This data describes a binding interaction between two proteins.

Sequence of protein 2:
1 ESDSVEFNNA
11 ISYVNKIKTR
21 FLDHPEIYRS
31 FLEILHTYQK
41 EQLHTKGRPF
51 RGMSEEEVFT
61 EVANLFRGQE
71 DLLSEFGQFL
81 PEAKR

Residue-level contacts at the interface:
Residue F7 in protein 2 contacts residue Y11 in protein 1 (closest heavy-atom distance 5.0 Å).
Residue L35 in protein 2 is in contact with residue L5 in protein 1 (closest heavy-atom distance 3.9 Å).
Residue Y13 in protein 2 contacts residue L5 in protein 1 (closest heavy-atom distance 3.6 Å).
Residue V14 in protein 2 is in contact with residue A9 in protein 1 (closest heavy-atom distance 4.0 Å).
Residue F79 in protein 2 interacts with residue N1 in protein 1 (closest heavy-atom distance 3.1 Å).
Residue F76 in protein 2 is in contact with residue L5 in protein 1 (closest heavy-atom distance 3.6 Å).
Residue I11 in protein 2 interacts with residue A8 in protein 1 (closest heavy-atom distance 3.4 Å).
Residue Y28 in protein 2 is in contact with residue E13 in protein 1 (closest heavy-atom distance 4.8 Å).
Residue E1 in protein 2 is in contact with residue M4 in protein 1 (closest heavy-atom distance 3.9 Å).
Residue I11 in protein 2 interacts with residue Y11 in protein 1 (closest heavy-atom distance 3.5 Å).
Residue R29 in protein 2 interacts with residue E13 in protein 1 (closest heavy-atom distance 4.7 Å).
Residue Y38 in protein 2 contacts residue I2 in protein 1 (closest heavy-atom distance 4.3 Å).
Residue A10 in protein 2 is in contact with residue L5 in protein 1 (closest heavy-atom distance 3.5 Å).
Residue H36 in protein 2 contacts residue L6 in protein 1 (closest heavy-atom distance 3.9 Å).
Residue L35 in protein 2 contacts residue L6 in protein 1 (closest heavy-atom distance 3.9 Å).
Residue E6 in protein 2 interacts with residue M4 in protein 1 (closest heavy-atom distance 4.6 Å).
Residue V58 in protein 2 interacts with residue I2 in protein 1 (closest heavy-atom distance 4.8 Å).
Residue F31 in protein 2 is in contact with residue L5 in protein 1 (closest heavy-atom distance 5.0 Å).
Residue Q39 in protein 2 contacts residue L6 in protein 1 (closest heavy-atom distance 3.1 Å).
Residue L32 in protein 2 is in contact with residue L6 in protein 1 (closest heavy-atom distance 4.8 Å).
Residue Y28 in protein 2 contacts residue A9 in protein 1 (closest heavy-atom distance 4.0 Å).
Residue A10 in protein 2 interacts with residue M4 in protein 1 (closest heavy-atom distance 3.6 Å).
Residue E55 in protein 2 is in contact with residue N1 in protein 1 (closest heavy-atom distance 3.6 Å).
Residue V14 in protein 2 contacts residue L12 in protein 1 (closest heavy-atom distance 3.5 Å).
Residue N15 in protein 2 interacts with residue L12 in protein 1 (closest heavy-atom distance 3.4 Å).
Residue L32 in protein 2 contacts residue A9 in protein 1 (closest heavy-atom distance 3.4 Å).
Residue L80 in protein 2 is in contact with residue N1 in protein 1 (closest heavy-atom distance 3.9 Å).
Residue L80 in protein 2 interacts with residue I2 in protein 1 (closest heavy-atom distance 3.7 Å).
Residue F76 in protein 2 contacts residue I2 in protein 1 (closest heavy-atom distance 3.8 Å).
Residue V14 in protein 2 contacts residue A8 in protein 1 (closest heavy-atom distance 3.5 Å).
Residue I11 in protein 2 is in contact with residue L12 in protein 1 (closest heavy-atom distance 3.6 Å).
Residue K18 in protein 2 is in contact with residue L12 in protein 1 (closest heavy-atom distance 3.5 Å).
Residue Y28 in protein 2 is in contact with residue L12 in protein 1 (closest heavy-atom distance 4.4 Å).
Residue F79 in protein 2 interacts with residue L5 in protein 1 (closest heavy-atom distance 3.6 Å).
Residue P81 in protein 2 interacts with residue N1 in protein 1 (closest heavy-atom distance 4.8 Å).
Residue F79 in protein 2 is in contact with residue M4 in protein 1 (closest heavy-atom distance 4.5 Å).
Residue A10 in protein 2 interacts with residue A8 in protein 1 (closest heavy-atom distance 4.0 Å).
Residue L35 in protein 2 contacts residue I2 in protein 1 (closest heavy-atom distance 3.7 Å).
Residue E55 in protein 2 is in contact with residue I2 in protein 1 (closest heavy-atom distance 4.6 Å).
Residue V14 in protein 2 interacts with residue L5 in protein 1 (closest heavy-atom distance 3.8 Å).
Residue K18 in protein 2 interacts with residue E13 in protein 1 (closest heavy-atom distance 4.5 Å).

Sequence of protein 1:
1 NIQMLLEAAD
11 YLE